The following describes two proteins that form a bound complex.

Sequence of the second protein:
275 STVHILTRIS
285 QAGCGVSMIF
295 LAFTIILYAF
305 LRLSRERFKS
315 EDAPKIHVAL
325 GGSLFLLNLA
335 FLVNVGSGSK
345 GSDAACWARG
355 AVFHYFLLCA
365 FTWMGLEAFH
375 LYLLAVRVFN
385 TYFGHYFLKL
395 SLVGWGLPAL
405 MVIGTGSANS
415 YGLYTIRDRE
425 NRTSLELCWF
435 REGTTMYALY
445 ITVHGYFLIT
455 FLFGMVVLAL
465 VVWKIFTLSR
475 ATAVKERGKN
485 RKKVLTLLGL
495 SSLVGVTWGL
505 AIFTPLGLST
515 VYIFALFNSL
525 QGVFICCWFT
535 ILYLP

Interface contacts:
Residue N384 in the second protein contacts residue N76 in the first protein (closest heavy-atom distance 3.7 Å).
Residue V382 in the second protein contacts residue T212 in the first protein (closest heavy-atom distance 4.4 Å).
Residue L536 in the second protein contacts residue C223 in the first protein (closest heavy-atom distance 4.2 Å).
Residue L536 in the second protein contacts residue G224 in the first protein (closest heavy-atom distance 3.7 Å).
Residue F383 in the second protein contacts residue V211 in the first protein (closest heavy-atom distance 4.3 Å).
Residue L472 in the second protein interacts with residue D209 in the first protein (closest heavy-atom distance 4.0 Å).
Residue W532 in the second protein is in contact with residue G224 in the first protein (closest heavy-atom distance 4.4 Å).
Residue K487 in the second protein interacts with residue R221 in the first protein (closest heavy-atom distance 3.5 Å).
Residue V382 in the second protein contacts residue I215 in the first protein (closest heavy-atom distance 3.6 Å).
Residue R481 in the second protein contacts residue E190 in the first protein (closest heavy-atom distance 4.0 Å).
Residue N484 in the second protein is in contact with residue L220 in the first protein (closest heavy-atom distance 4.7 Å).
Residue K487 in the second protein contacts residue L220 in the first protein (closest heavy-atom distance 4.2 Å).
Residue F383 in the second protein contacts residue F208 in the first protein (closest heavy-atom distance 3.9 Å).
Residue T476 in the second protein interacts with residue Y192 in the first protein (closest heavy-atom distance 4.3 Å).
Residue F383 in the second protein is in contact with residue T212 in the first protein (closest heavy-atom distance 3.2 Å).
Residue N484 in the second protein interacts with residue D213 in the first protein (closest heavy-atom distance 2.2 Å).
Residue N384 in the second protein is in contact with residue L77 in the first protein (closest heavy-atom distance 4.6 Å).
Residue L378 in the second protein is in contact with residue N219 in the first protein (closest heavy-atom distance 3.0 Å).
Residue V488 in the second protein interacts with residue L220 in the first protein (closest heavy-atom distance 3.6 Å).
Residue L472 in the second protein contacts residue T212 in the first protein (closest heavy-atom distance 3.6 Å).
Residue K468 in the second protein interacts with residue T212 in the first protein (closest heavy-atom distance 4.1 Å).
Residue A379 in the second protein contacts residue L220 in the first protein (closest heavy-atom distance 4.0 Å).
Residue A379 in the second protein interacts with residue I216 in the first protein (closest heavy-atom distance 4.3 Å).
Residue L378 in the second protein interacts with residue I216 in the first protein (closest heavy-atom distance 4.6 Å).
Residue K483 in the second protein is in contact with residue N188 in the first protein (closest heavy-atom distance 4.5 Å).
Residue Y386 in the second protein interacts with residue I26 in the first protein (closest heavy-atom distance 3.6 Å).
Residue A477 in the second protein contacts residue C193 in the first protein (closest heavy-atom distance 4.7 Å).
Residue L472 in the second protein is in contact with residue I216 in the first protein (closest heavy-atom distance 3.8 Å).
Residue L472 in the second protein interacts with residue D213 in the first protein (closest heavy-atom distance 4.3 Å).
Residue N484 in the second protein contacts residue A217 in the first protein (closest heavy-atom distance 3.5 Å).
Residue T476 in the second protein interacts with residue A210 in the first protein (closest heavy-atom distance 4.0 Å).
Residue F383 in the second protein is in contact with residue L77 in the first protein (closest heavy-atom distance 3.8 Å).
Residue Y537 in the second protein interacts with residue G222 in the first protein (closest heavy-atom distance 4.7 Å).
Residue T490 in the second protein contacts residue L225 in the first protein (closest heavy-atom distance 3.7 Å).
Residue N484 in the second protein interacts with residue I216 in the first protein (closest heavy-atom distance 4.1 Å).
Residue Y386 in the second protein is in contact with residue K22 in the first protein (closest heavy-atom distance 4.2 Å).
Residue R481 in the second protein interacts with residue E181 in the first protein (closest heavy-atom distance 3.8 Å).
Residue V478 in the second protein interacts with residue E190 in the first protein (closest heavy-atom distance 4.3 Å).
Residue W532 in the second protein is in contact with residue C223 in the first protein (closest heavy-atom distance 3.9 Å).
Residue K487 in the second protein contacts residue L225 in the first protein (closest heavy-atom distance 3.5 Å).
Residue L378 in the second protein interacts with residue C223 in the first protein (closest heavy-atom distance 4.2 Å).
Residue V478 in the second protein contacts residue Y192 in the first protein (closest heavy-atom distance 4.1 Å).
Residue N384 in the second protein is in contact with residue K30 in the first protein (closest heavy-atom distance 3.3 Å).
Residue V478 in the second protein contacts residue I191 in the first protein (closest heavy-atom distance 4.7 Å).
Residue T476 in the second protein interacts with residue C193 in the first protein (closest heavy-atom distance 4.3 Å).
Residue V382 in the second protein interacts with residue I216 in the first protein (closest heavy-atom distance 3.6 Å).
Residue K483 in the second protein interacts with residue E190 in the first protein (closest heavy-atom distance 2.3 Å).
Residue K487 in the second protein contacts residue Y226 in the first protein (closest heavy-atom distance 4.5 Å).
Residue T476 in the second protein is in contact with residue D209 in the first protein (closest heavy-atom distance 3.7 Å).
Residue L536 in the second protein interacts with residue G222 in the first protein (closest heavy-atom distance 3.4 Å).
Residue F383 in the second protein is in contact with residue I215 in the first protein (closest heavy-atom distance 3.4 Å).
Residue K483 in the second protein contacts residue K189 in the first protein (closest heavy-atom distance 4.7 Å).
Residue V382 in the second protein interacts with residue N219 in the first protein (closest heavy-atom distance 4.1 Å).
Residue K468 in the second protein contacts residue I216 in the first protein (closest heavy-atom distance 3.9 Å).
Residue R481 in the second protein contacts residue Q177 in the first protein (closest heavy-atom distance 4.7 Å).
Residue A475 in the second protein contacts residue D209 in the first protein (closest heavy-atom distance 3.2 Å).
Residue L491 in the second protein is in contact with residue L225 in the first protein (closest heavy-atom distance 3.9 Å).
Residue L375 in the second protein interacts with residue L220 in the first protein (closest heavy-atom distance 4.3 Å).
Residue I469 in the second protein is in contact with residue I216 in the first protein (closest heavy-atom distance 3.6 Å).
Residue T476 in the second protein contacts residue D213 in the first protein (closest heavy-atom distance 4.3 Å).

Sequence of the first protein:
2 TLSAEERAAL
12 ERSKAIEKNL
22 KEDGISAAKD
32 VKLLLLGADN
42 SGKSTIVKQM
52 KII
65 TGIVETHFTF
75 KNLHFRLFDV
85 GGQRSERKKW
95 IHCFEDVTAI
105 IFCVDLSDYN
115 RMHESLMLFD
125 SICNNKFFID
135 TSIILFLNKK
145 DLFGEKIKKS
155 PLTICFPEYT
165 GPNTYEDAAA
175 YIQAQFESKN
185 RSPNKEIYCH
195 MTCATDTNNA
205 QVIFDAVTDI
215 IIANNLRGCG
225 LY